These two protein chains interact to form a complex.

Sequence of chain B:
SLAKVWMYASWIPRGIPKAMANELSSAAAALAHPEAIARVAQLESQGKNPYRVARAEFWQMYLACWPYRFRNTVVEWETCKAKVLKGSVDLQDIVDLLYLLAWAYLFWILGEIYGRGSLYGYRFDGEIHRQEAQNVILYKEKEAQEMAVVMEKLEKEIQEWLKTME

Sequence of chain A:
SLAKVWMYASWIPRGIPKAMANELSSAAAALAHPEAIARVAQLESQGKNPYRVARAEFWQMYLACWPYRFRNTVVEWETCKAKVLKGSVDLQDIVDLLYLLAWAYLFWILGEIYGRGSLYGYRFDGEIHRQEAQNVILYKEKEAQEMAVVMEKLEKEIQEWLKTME

Contacts between the two chains:
Residue A33 in chain B is in contact with residue A65 in chain A (closest heavy-atom distance 4.1 Å).
Residue F59 in chain B contacts residue F59 in chain A (closest heavy-atom distance 4.2 Å).
Residue Y69 in chain B is in contact with residue K49 in chain A (closest heavy-atom distance 4.2 Å).
Residue N50 in chain B is in contact with residue Y69 in chain A (closest heavy-atom distance 3.2 Å).
Residue L64 in chain B contacts residue A33 in chain A (closest heavy-atom distance 4.2 Å).
Residue M62 in chain B interacts with residue A55 in chain A (closest heavy-atom distance 4.0 Å).
Residue R56 in chain B interacts with residue F59 in chain A (closest heavy-atom distance 4.2 Å).
Residue P68 in chain B interacts with residue S26 in chain A (closest heavy-atom distance 4.0 Å).
Residue P68 in chain B contacts residue A29 in chain A (closest heavy-atom distance 3.8 Å).
Residue F71 in chain B is in contact with residue A22 in chain A (closest heavy-atom distance 3.9 Å).
Residue Q61 in chain B interacts with residue H34 in chain A (closest heavy-atom distance 2.5 Å).
Residue A33 in chain B contacts residue Q61 in chain A (closest heavy-atom distance 3.2 Å).
Residue C66 in chain B interacts with residue V41 in chain A (closest heavy-atom distance 4.0 Å).
Residue L25 in chain B interacts with residue F71 in chain A (closest heavy-atom distance 4.1 Å).
Residue A55 in chain B is in contact with residue F59 in chain A (closest heavy-atom distance 3.9 Å).
Residue A37 in chain B is in contact with residue M62 in chain A (closest heavy-atom distance 3.6 Å).
Residue C66 in chain B is in contact with residue Y52 in chain A (closest heavy-atom distance 3.4 Å).
Residue V41 in chain B contacts residue M62 in chain A (closest heavy-atom distance 3.6 Å).
Residue V41 in chain B contacts residue A65 in chain A (closest heavy-atom distance 4.0 Å).
Residue M62 in chain B interacts with residue R40 in chain A (closest heavy-atom distance 3.8 Å).
Residue Q61 in chain B contacts residue A37 in chain A (closest heavy-atom distance 4.1 Å).
Residue R70 in chain B interacts with residue Y52 in chain A (closest heavy-atom distance 3.5 Å).
Residue A65 in chain B contacts residue I38 in chain A (closest heavy-atom distance 3.8 Å).
Residue Q61 in chain B is in contact with residue A33 in chain A (closest heavy-atom distance 3.2 Å).
Residue L32 in chain B contacts residue Q61 in chain A (closest heavy-atom distance 3.7 Å).
Residue Y52 in chain B contacts residue Y63 in chain A (closest heavy-atom distance 3.4 Å).
Residue E45 in chain B interacts with residue R72 in chain A (closest heavy-atom distance 3.8 Å).
Residue Y69 in chain B interacts with residue E45 in chain A (closest heavy-atom distance 3.1 Å).
Residue A22 in chain B is in contact with residue F71 in chain A (closest heavy-atom distance 3.9 Å).
Residue S26 in chain B contacts residue P68 in chain A (closest heavy-atom distance 4.0 Å).
Residue A65 in chain B interacts with residue V41 in chain A (closest heavy-atom distance 4.0 Å).
Residue E45 in chain B interacts with residue Y69 in chain A (closest heavy-atom distance 3.1 Å).
Residue M62 in chain B is in contact with residue A37 in chain A (closest heavy-atom distance 3.6 Å).
Residue F59 in chain B is in contact with residue A55 in chain A (closest heavy-atom distance 3.9 Å).
Residue A29 in chain B is in contact with residue L64 in chain A (closest heavy-atom distance 3.1 Å).
Residue C66 in chain B contacts residue P51 in chain A (closest heavy-atom distance 3.5 Å).
Residue M62 in chain B contacts residue V41 in chain A (closest heavy-atom distance 3.6 Å).
Residue R72 in chain B interacts with residue E45 in chain A (closest heavy-atom distance 3.8 Å).
Residue A29 in chain B interacts with residue P68 in chain A (closest heavy-atom distance 3.8 Å).
Residue F59 in chain B is in contact with residue R56 in chain A (closest heavy-atom distance 4.2 Å).
Residue P51 in chain B is in contact with residue C66 in chain A (closest heavy-atom distance 3.5 Å).
Residue A37 in chain B contacts residue Q61 in chain A (closest heavy-atom distance 4.1 Å).
Residue Y69 in chain B contacts residue P51 in chain A (closest heavy-atom distance 3.8 Å).
Residue A29 in chain B is in contact with residue A65 in chain A (closest heavy-atom distance 4.3 Å).
Residue F71 in chain B is in contact with residue L25 in chain A (closest heavy-atom distance 4.1 Å).
Residue Y52 in chain B contacts residue R70 in chain A (closest heavy-atom distance 3.5 Å).
Residue P51 in chain B contacts residue Y69 in chain A (closest heavy-atom distance 3.8 Å).
Residue Y69 in chain B interacts with residue N50 in chain A (closest heavy-atom distance 3.2 Å).
Residue Y52 in chain B contacts residue C66 in chain A (closest heavy-atom distance 3.4 Å).
Residue A55 in chain B contacts residue M62 in chain A (closest heavy-atom distance 4.0 Å).
Residue V41 in chain B is in contact with residue C66 in chain A (closest heavy-atom distance 4.0 Å).
Residue A65 in chain B interacts with residue A33 in chain A (closest heavy-atom distance 4.1 Å).
Residue Y63 in chain B is in contact with residue Y52 in chain A (closest heavy-atom distance 3.4 Å).
Residue Q61 in chain B interacts with residue L32 in chain A (closest heavy-atom distance 3.7 Å).
Residue K49 in chain B interacts with residue Y69 in chain A (closest heavy-atom distance 4.2 Å).
Residue I38 in chain B interacts with residue A65 in chain A (closest heavy-atom distance 3.8 Å).
Residue L64 in chain B is in contact with residue A29 in chain A (closest heavy-atom distance 3.1 Å).
Residue R40 in chain B interacts with residue M62 in chain A (closest heavy-atom distance 3.8 Å).
Residue H34 in chain B contacts residue Q61 in chain A (closest heavy-atom distance 2.5 Å).
Residue A33 in chain B interacts with residue L64 in chain A (closest heavy-atom distance 4.2 Å).